Sequence of protein 2:
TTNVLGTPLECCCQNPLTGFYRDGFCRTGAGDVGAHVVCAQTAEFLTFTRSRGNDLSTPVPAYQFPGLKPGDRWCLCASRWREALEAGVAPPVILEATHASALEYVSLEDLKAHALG

This data describes a binding interaction between two proteins.

Sequence of protein 1:
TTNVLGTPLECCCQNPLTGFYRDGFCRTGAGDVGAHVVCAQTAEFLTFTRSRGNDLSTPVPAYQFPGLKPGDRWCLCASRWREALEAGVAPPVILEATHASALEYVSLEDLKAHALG

Contacts between the two chains:
Residue E13 in protein 2 is in contact with residue E100 in protein 1 (closest heavy-atom distance 2.8 Å).
Residue L12 in protein 2 interacts with residue E100 in protein 1 (closest heavy-atom distance 3.6 Å).
Residue F28 in protein 2 is in contact with residue L12 in protein 1 (closest heavy-atom distance 3.6 Å).
Residue A104 in protein 2 contacts residue N6 in protein 1 (closest heavy-atom distance 3.7 Å).
Residue L8 in protein 2 contacts residue E100 in protein 1 (closest heavy-atom distance 3.7 Å).
Residue G27 in protein 2 contacts residue C14 in protein 1 (closest heavy-atom distance 3.5 Å).
Residue T102 in protein 2 interacts with residue N6 in protein 1 (closest heavy-atom distance 3.2 Å).
Residue V7 in protein 2 is in contact with residue L99 in protein 1 (closest heavy-atom distance 3.2 Å).
Residue R77 in protein 2 interacts with residue C15 in protein 1 (closest heavy-atom distance 3.8 Å).
Residue E100 in protein 2 interacts with residue L8 in protein 1 (closest heavy-atom distance 3.7 Å).
Residue C14 in protein 2 contacts residue F28 in protein 1 (closest heavy-atom distance 3.5 Å).
Residue C29 in protein 2 is in contact with residue C15 in protein 1 (closest heavy-atom distance 3.7 Å).
Residue L8 in protein 2 is in contact with residue L99 in protein 1 (closest heavy-atom distance 3.7 Å).
Residue R77 in protein 2 interacts with residue Q17 in protein 1 (closest heavy-atom distance 2.7 Å).
Residue C15 in protein 2 contacts residue G27 in protein 1 (closest heavy-atom distance 2.9 Å).
Residue L99 in protein 2 contacts residue L8 in protein 1 (closest heavy-atom distance 3.7 Å).
Residue P19 in protein 2 interacts with residue Q17 in protein 1 (closest heavy-atom distance 2.6 Å).
Residue E13 in protein 2 is in contact with residue F28 in protein 1 (closest heavy-atom distance 3.2 Å).
Residue N6 in protein 2 contacts residue A104 in protein 1 (closest heavy-atom distance 3.7 Å).
Residue T102 in protein 2 interacts with residue L12 in protein 1 (closest heavy-atom distance 3.5 Å).
Residue D76 in protein 2 is in contact with residue Q17 in protein 1 (closest heavy-atom distance 3.7 Å).
Residue Q17 in protein 2 interacts with residue R77 in protein 1 (closest heavy-atom distance 2.7 Å).
Residue F28 in protein 2 is in contact with residue E13 in protein 1 (closest heavy-atom distance 3.2 Å).
Residue Q17 in protein 2 interacts with residue P19 in protein 1 (closest heavy-atom distance 2.6 Å).
Residue L99 in protein 2 contacts residue N6 in protein 1 (closest heavy-atom distance 3.4 Å).
Residue T102 in protein 2 interacts with residue V7 in protein 1 (closest heavy-atom distance 3.1 Å).
Residue C15 in protein 2 interacts with residue T21 in protein 1 (closest heavy-atom distance 2.9 Å).
Residue E100 in protein 2 is in contact with residue E13 in protein 1 (closest heavy-atom distance 2.8 Å).
Residue L107 in protein 2 is in contact with residue V7 in protein 1 (closest heavy-atom distance 3.7 Å).
Residue Q17 in protein 2 interacts with residue D76 in protein 1 (closest heavy-atom distance 3.7 Å).
Residue L12 in protein 2 contacts residue F28 in protein 1 (closest heavy-atom distance 3.6 Å).
Residue A101 in protein 2 is in contact with residue C14 in protein 1 (closest heavy-atom distance 3.3 Å).
Residue L12 in protein 2 contacts residue H103 in protein 1 (closest heavy-atom distance 3.5 Å).
Residue L99 in protein 2 interacts with residue V7 in protein 1 (closest heavy-atom distance 3.2 Å).
Residue R77 in protein 2 is in contact with residue C16 in protein 1 (closest heavy-atom distance 3.1 Å).
Residue N18 in protein 2 is in contact with residue R77 in protein 1 (closest heavy-atom distance 3.2 Å).
Residue R77 in protein 2 interacts with residue N18 in protein 1 (closest heavy-atom distance 3.2 Å).
Residue F28 in protein 2 interacts with residue C14 in protein 1 (closest heavy-atom distance 3.5 Å).
Residue T21 in protein 2 interacts with residue C15 in protein 1 (closest heavy-atom distance 2.9 Å).
Residue V7 in protein 2 is in contact with residue L107 in protein 1 (closest heavy-atom distance 3.7 Å).
Residue N6 in protein 2 is in contact with residue E100 in protein 1 (closest heavy-atom distance 3.0 Å).
Residue C14 in protein 2 contacts residue G27 in protein 1 (closest heavy-atom distance 3.5 Å).
Residue E100 in protein 2 interacts with residue L12 in protein 1 (closest heavy-atom distance 3.6 Å).
Residue H103 in protein 2 interacts with residue L12 in protein 1 (closest heavy-atom distance 3.5 Å).
Residue C14 in protein 2 is in contact with residue A101 in protein 1 (closest heavy-atom distance 3.3 Å).
Residue C15 in protein 2 contacts residue W78 in protein 1 (closest heavy-atom distance 3.9 Å).
Residue L12 in protein 2 interacts with residue T102 in protein 1 (closest heavy-atom distance 3.5 Å).
Residue L12 in protein 2 interacts with residue A101 in protein 1 (closest heavy-atom distance 3.6 Å).
Residue C42 in protein 2 interacts with residue C15 in protein 1 (closest heavy-atom distance 2.1 Å).
Residue W78 in protein 2 is in contact with residue C15 in protein 1 (closest heavy-atom distance 3.9 Å).
Residue N6 in protein 2 contacts residue T102 in protein 1 (closest heavy-atom distance 3.2 Å).
Residue C15 in protein 2 interacts with residue C42 in protein 1 (closest heavy-atom distance 2.1 Å).
Residue G27 in protein 2 contacts residue C15 in protein 1 (closest heavy-atom distance 2.9 Å).
Residue E100 in protein 2 interacts with residue N6 in protein 1 (closest heavy-atom distance 3.0 Å).
Residue C15 in protein 2 is in contact with residue C29 in protein 1 (closest heavy-atom distance 3.7 Å).
Residue A101 in protein 2 interacts with residue L12 in protein 1 (closest heavy-atom distance 3.6 Å).
Residue N6 in protein 2 contacts residue L99 in protein 1 (closest heavy-atom distance 3.4 Å).
Residue V7 in protein 2 contacts residue T102 in protein 1 (closest heavy-atom distance 3.1 Å).
Residue C15 in protein 2 interacts with residue R77 in protein 1 (closest heavy-atom distance 3.8 Å).
Residue C16 in protein 2 contacts residue R77 in protein 1 (closest heavy-atom distance 3.1 Å).